Interface contacts:
Residue G25 in the second protein interacts with residue E173 in the first protein (closest heavy-atom distance 3.5 Å).
Residue P46 in the second protein interacts with residue E165 in the first protein (closest heavy-atom distance 4.0 Å).
Residue H97 in the second protein is in contact with residue Q179 in the first protein (closest heavy-atom distance 4.5 Å).
Residue E73 in the second protein is in contact with residue Y113 in the first protein (closest heavy-atom distance 3.8 Å).
Residue Y128 in the second protein is in contact with residue L194 in the first protein (closest heavy-atom distance 4.0 Å).
Residue L104 in the second protein is in contact with residue P192 in the first protein (closest heavy-atom distance 4.7 Å).
Residue A100 in the second protein contacts residue T184 in the first protein (closest heavy-atom distance 3.5 Å).
Residue T99 in the second protein is in contact with residue L180 in the first protein (closest heavy-atom distance 3.8 Å).
Residue V96 in the second protein interacts with residue V176 in the first protein (closest heavy-atom distance 4.8 Å).
Residue I103 in the second protein contacts residue V191 in the first protein (closest heavy-atom distance 3.6 Å).
Residue L182 in the second protein is in contact with residue T183 in the first protein (closest heavy-atom distance 3.8 Å).
Residue H94 in the second protein contacts residue H112 in the first protein (closest heavy-atom distance 4.0 Å).
Residue Q24 in the second protein interacts with residue E173 in the first protein (closest heavy-atom distance 4.8 Å).
Residue R106 in the second protein interacts with residue I187 in the first protein (closest heavy-atom distance 4.6 Å).
Residue I103 in the second protein interacts with residue T184 in the first protein (closest heavy-atom distance 4.0 Å).
Residue V96 in the second protein contacts residue Q179 in the first protein (closest heavy-atom distance 3.7 Å).
Residue L104 in the second protein contacts residue T184 in the first protein (closest heavy-atom distance 4.1 Å).
Residue T130 in the second protein is in contact with residue V202 in the first protein (closest heavy-atom distance 4.6 Å).
Residue G132 in the second protein is in contact with residue K205 in the first protein (closest heavy-atom distance 4.0 Å).
Residue H154 in the second protein is in contact with residue V193 in the first protein (closest heavy-atom distance 4.2 Å).
Residue L104 in the second protein interacts with residue T188 in the first protein (closest heavy-atom distance 3.5 Å).
Residue L104 in the second protein is in contact with residue I187 in the first protein (closest heavy-atom distance 4.0 Å).
Residue H154 in the second protein contacts residue P192 in the first protein (closest heavy-atom distance 3.4 Å).
Residue G25 in the second protein is in contact with residue W169 in the first protein (closest heavy-atom distance 3.0 Å).
Residue A100 in the second protein interacts with residue L180 in the first protein (closest heavy-atom distance 3.6 Å).
Residue I103 in the second protein is in contact with residue I111 in the first protein (closest heavy-atom distance 3.4 Å).
Residue V96 in the second protein interacts with residue L180 in the first protein (closest heavy-atom distance 3.3 Å).
Residue Y128 in the second protein interacts with residue E198 in the first protein (closest heavy-atom distance 2.8 Å).
Residue H154 in the second protein interacts with residue Y113 in the first protein (closest heavy-atom distance 3.7 Å).
Residue F131 in the second protein is in contact with residue K205 in the first protein (closest heavy-atom distance 3.5 Å).
Residue F131 in the second protein contacts residue V202 in the first protein (closest heavy-atom distance 4.1 Å).
Residue I103 in the second protein is in contact with residue H112 in the first protein (closest heavy-atom distance 4.9 Å).
Residue Q24 in the second protein interacts with residue H172 in the first protein (closest heavy-atom distance 3.7 Å).
Residue L185 in the second protein is in contact with residue I187 in the first protein (closest heavy-atom distance 3.9 Å).
Residue T99 in the second protein is in contact with residue H112 in the first protein (closest heavy-atom distance 3.5 Å).
Residue H155 in the second protein is in contact with residue H112 in the first protein (closest heavy-atom distance 2.8 Å).
Residue H154 in the second protein interacts with residue A110 in the first protein (closest heavy-atom distance 4.7 Å).
Residue Y128 in the second protein interacts with residue Y113 in the first protein (closest heavy-atom distance 4.1 Å).
Residue Y128 in the second protein is in contact with residue V202 in the first protein (closest heavy-atom distance 3.9 Å).
Residue H154 in the second protein is in contact with residue I111 in the first protein (closest heavy-atom distance 2.6 Å).
Residue T133 in the second protein is in contact with residue K205 in the first protein (closest heavy-atom distance 3.8 Å).
Residue H94 in the second protein contacts residue M114 in the first protein (closest heavy-atom distance 4.6 Å).
Residue G25 in the second protein interacts with residue H172 in the first protein (closest heavy-atom distance 3.4 Å).
Residue L182 in the second protein contacts residue I187 in the first protein (closest heavy-atom distance 4.1 Å).
Residue A186 in the second protein interacts with residue I187 in the first protein (closest heavy-atom distance 3.5 Å).
Residue H154 in the second protein is in contact with residue L194 in the first protein (closest heavy-atom distance 3.6 Å).
Residue H94 in the second protein contacts residue Y113 in the first protein (closest heavy-atom distance 3.1 Å).
Residue I103 in the second protein is in contact with residue P192 in the first protein (closest heavy-atom distance 3.8 Å).
Residue T130 in the second protein contacts residue E198 in the first protein (closest heavy-atom distance 2.8 Å).
Residue A26 in the second protein is in contact with residue W169 in the first protein (closest heavy-atom distance 4.0 Å).
Residue A100 in the second protein interacts with residue T183 in the first protein (closest heavy-atom distance 4.2 Å).
Residue Q24 in the second protein is in contact with residue V176 in the first protein (closest heavy-atom distance 3.8 Å).
Residue I103 in the second protein interacts with residue L180 in the first protein (closest heavy-atom distance 4.0 Å).
Residue F131 in the second protein is in contact with residue F206 in the first protein (closest heavy-atom distance 3.6 Å).
Residue F131 in the second protein is in contact with residue Y113 in the first protein (closest heavy-atom distance 3.8 Å).
Residue T130 in the second protein interacts with residue K205 in the first protein (closest heavy-atom distance 4.1 Å).
Residue T130 in the second protein interacts with residue V201 in the first protein (closest heavy-atom distance 3.8 Å).
Residue H154 in the second protein contacts residue H112 in the first protein (closest heavy-atom distance 3.6 Å).
Residue H155 in the second protein is in contact with residue Y113 in the first protein (closest heavy-atom distance 3.5 Å).
Residue G25 in the second protein contacts residue V176 in the first protein (closest heavy-atom distance 4.7 Å).

Sequence of the second protein:
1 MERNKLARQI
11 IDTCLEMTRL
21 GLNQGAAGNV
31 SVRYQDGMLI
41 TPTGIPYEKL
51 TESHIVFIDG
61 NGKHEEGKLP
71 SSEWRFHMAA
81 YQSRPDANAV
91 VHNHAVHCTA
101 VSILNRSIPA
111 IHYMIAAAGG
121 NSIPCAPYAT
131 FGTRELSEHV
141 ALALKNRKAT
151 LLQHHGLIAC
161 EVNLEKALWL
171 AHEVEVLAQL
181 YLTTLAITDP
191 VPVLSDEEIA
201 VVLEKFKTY

This data describes a binding interaction between two proteins.

Sequence of the first protein:
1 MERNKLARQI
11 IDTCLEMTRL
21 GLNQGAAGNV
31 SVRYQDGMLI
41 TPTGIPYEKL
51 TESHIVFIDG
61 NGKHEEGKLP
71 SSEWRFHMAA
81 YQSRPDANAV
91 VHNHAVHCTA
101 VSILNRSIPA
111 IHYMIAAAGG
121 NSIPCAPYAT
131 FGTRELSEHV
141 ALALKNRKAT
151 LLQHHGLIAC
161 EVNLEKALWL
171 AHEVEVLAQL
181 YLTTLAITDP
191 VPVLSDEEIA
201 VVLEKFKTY